This data describes a binding interaction between two proteins.

Sequence of chain A:
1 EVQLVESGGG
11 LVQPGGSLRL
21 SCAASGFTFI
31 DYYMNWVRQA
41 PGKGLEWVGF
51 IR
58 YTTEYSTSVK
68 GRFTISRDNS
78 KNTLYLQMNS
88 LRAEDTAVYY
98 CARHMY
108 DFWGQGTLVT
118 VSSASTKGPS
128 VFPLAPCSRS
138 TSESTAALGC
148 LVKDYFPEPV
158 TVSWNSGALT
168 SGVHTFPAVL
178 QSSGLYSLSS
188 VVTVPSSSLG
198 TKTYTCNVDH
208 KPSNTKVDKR

Sequence of chain B:
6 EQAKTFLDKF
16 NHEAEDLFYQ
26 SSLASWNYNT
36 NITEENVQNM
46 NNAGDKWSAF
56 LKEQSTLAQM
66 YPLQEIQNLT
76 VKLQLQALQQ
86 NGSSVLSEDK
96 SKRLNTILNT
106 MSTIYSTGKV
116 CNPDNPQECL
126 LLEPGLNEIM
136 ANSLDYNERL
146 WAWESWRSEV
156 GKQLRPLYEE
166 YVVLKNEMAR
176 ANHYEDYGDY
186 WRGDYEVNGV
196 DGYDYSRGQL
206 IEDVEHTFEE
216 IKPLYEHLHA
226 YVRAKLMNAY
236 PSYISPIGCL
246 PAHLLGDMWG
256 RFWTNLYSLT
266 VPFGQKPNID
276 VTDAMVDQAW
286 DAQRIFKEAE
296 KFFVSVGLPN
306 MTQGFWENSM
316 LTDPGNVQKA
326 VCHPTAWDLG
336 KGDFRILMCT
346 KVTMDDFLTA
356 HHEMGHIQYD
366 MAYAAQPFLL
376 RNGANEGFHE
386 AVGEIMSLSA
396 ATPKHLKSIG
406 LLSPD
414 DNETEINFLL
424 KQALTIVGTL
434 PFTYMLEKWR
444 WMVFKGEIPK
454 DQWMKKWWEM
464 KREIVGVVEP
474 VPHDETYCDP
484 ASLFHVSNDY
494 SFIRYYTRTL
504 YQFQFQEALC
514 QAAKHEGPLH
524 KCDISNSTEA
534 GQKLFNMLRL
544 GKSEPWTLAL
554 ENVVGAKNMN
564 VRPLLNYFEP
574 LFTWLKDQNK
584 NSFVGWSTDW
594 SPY

Residue-level contacts at the interface:
Residue T10 in chain B is in contact with residue Y103 in chain A (closest heavy-atom distance 4.3 Å).
Residue K14 in chain B is in contact with residue D31 in chain A (closest heavy-atom distance 3.0 Å).
Residue T10 in chain B is in contact with residue R52 in chain A (closest heavy-atom distance 4.8 Å).
Residue T10 in chain B is in contact with residue Y33 in chain A (closest heavy-atom distance 3.1 Å).
Residue Y66 in chain B contacts residue Y103 in chain A (closest heavy-atom distance 3.5 Å).
Residue A8 in chain B contacts residue Y103 in chain A (closest heavy-atom distance 3.9 Å).
Residue Q7 in chain B is in contact with residue Y103 in chain A (closest heavy-atom distance 3.7 Å).
Residue Q7 in chain B contacts residue Y33 in chain A (closest heavy-atom distance 4.2 Å).
Residue F11 in chain B contacts residue Y103 in chain A (closest heavy-atom distance 4.0 Å).